Sequence of the first protein:
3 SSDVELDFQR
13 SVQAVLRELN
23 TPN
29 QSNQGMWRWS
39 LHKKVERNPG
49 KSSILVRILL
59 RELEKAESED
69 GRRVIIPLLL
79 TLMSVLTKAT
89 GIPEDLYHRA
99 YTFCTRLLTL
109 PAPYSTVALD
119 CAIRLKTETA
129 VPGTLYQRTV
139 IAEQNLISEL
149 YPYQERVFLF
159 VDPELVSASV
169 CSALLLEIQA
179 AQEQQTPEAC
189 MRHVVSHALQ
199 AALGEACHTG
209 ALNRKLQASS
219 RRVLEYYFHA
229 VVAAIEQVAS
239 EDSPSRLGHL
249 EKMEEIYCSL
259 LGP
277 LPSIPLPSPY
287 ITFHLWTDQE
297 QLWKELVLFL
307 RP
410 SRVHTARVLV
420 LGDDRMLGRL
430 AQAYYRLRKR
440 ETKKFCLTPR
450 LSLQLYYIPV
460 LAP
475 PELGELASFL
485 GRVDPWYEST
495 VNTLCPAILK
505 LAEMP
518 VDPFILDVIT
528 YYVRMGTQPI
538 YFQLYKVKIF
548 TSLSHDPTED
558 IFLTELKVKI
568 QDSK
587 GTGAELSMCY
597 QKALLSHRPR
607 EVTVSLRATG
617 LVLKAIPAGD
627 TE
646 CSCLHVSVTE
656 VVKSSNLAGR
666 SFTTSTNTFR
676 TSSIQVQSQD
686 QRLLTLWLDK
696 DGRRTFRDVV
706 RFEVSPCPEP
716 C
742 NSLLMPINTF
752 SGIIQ

Residue-level contacts at the interface:
Residue E407 in the second protein is in contact with residue A599 in the first protein (closest heavy-atom distance 3.3 Å).
Residue V481 in the second protein contacts residue S602 in the first protein (closest heavy-atom distance 3.5 Å).
Residue D356 in the second protein contacts residue T107 in the first protein (closest heavy-atom distance 3.5 Å).
Residue C524 in the second protein is in contact with residue T114 in the first protein (closest heavy-atom distance 4.3 Å).
Residue R359 in the second protein contacts residue L108 in the first protein (closest heavy-atom distance 3.1 Å).
Residue R362 in the second protein contacts residue P109 in the first protein (closest heavy-atom distance 3.2 Å).
Residue R359 in the second protein contacts residue T107 in the first protein (closest heavy-atom distance 2.5 Å).
Residue R362 in the second protein interacts with residue R70 in the first protein (closest heavy-atom distance 2.9 Å).
Residue E407 in the second protein is in contact with residue L601 in the first protein (closest heavy-atom distance 2.7 Å).
Residue C357 in the second protein is in contact with residue T107 in the first protein (closest heavy-atom distance 4.3 Å).
Residue I370 in the second protein contacts residue R604 in the first protein (closest heavy-atom distance 3.0 Å).
Residue E406 in the second protein contacts residue R606 in the first protein (closest heavy-atom distance 2.2 Å).
Residue V481 in the second protein is in contact with residue H603 in the first protein (closest heavy-atom distance 3.2 Å).
Residue V481 in the second protein contacts residue L601 in the first protein (closest heavy-atom distance 4.3 Å).
Residue E511 in the second protein interacts with residue R604 in the first protein (closest heavy-atom distance 3.8 Å).
Residue R362 in the second protein is in contact with residue A110 in the first protein (closest heavy-atom distance 4.4 Å).
Residue D369 in the second protein contacts residue L600 in the first protein (closest heavy-atom distance 3.1 Å).
Residue D369 in the second protein interacts with residue S602 in the first protein (closest heavy-atom distance 2.1 Å).
Residue N522 in the second protein contacts residue A110 in the first protein (closest heavy-atom distance 4.1 Å).
Residue M514 in the second protein contacts residue R604 in the first protein (closest heavy-atom distance 3.0 Å).
Residue K510 in the second protein contacts residue R604 in the first protein (closest heavy-atom distance 3.5 Å).
Residue R366 in the second protein interacts with residue L601 in the first protein (closest heavy-atom distance 4.4 Å).
Residue D358 in the second protein is in contact with residue T107 in the first protein (closest heavy-atom distance 4.4 Å).
Residue R359 in the second protein is in contact with residue L105 in the first protein (closest heavy-atom distance 4.2 Å).
Residue R362 in the second protein interacts with residue Q756 in the first protein (closest heavy-atom distance 3.6 Å).
Residue R366 in the second protein contacts residue C646 in the first protein (closest heavy-atom distance 2.9 Å).
Residue L409 in the second protein interacts with residue R675 in the first protein (closest heavy-atom distance 4.0 Å).
Residue W413 in the second protein is in contact with residue Q756 in the first protein (closest heavy-atom distance 2.9 Å).
Residue E407 in the second protein interacts with residue L600 in the first protein (closest heavy-atom distance 3.1 Å).
Residue C524 in the second protein is in contact with residue L117 in the first protein (closest heavy-atom distance 3.8 Å).
Residue S517 in the second protein is in contact with residue L601 in the first protein (closest heavy-atom distance 3.7 Å).
Residue D521 in the second protein interacts with residue P109 in the first protein (closest heavy-atom distance 3.3 Å).
Residue E407 in the second protein contacts residue R675 in the first protein (closest heavy-atom distance 2.5 Å).
Residue E479 in the second protein interacts with residue H603 in the first protein (closest heavy-atom distance 4.1 Å).
Residue E415 in the second protein contacts residue D68 in the first protein (closest heavy-atom distance 4.5 Å).
Residue H483 in the second protein is in contact with residue S602 in the first protein (closest heavy-atom distance 4.4 Å).
Residue D369 in the second protein contacts residue R604 in the first protein (closest heavy-atom distance 2.5 Å).
Residue S515 in the second protein is in contact with residue R604 in the first protein (closest heavy-atom distance 2.7 Å).
Residue L519 in the second protein interacts with residue Q756 in the first protein (closest heavy-atom distance 3.9 Å).
Residue D521 in the second protein interacts with residue Q756 in the first protein (closest heavy-atom distance 4.2 Å).
Residue S515 in the second protein contacts residue L601 in the first protein (closest heavy-atom distance 4.6 Å).
Residue H346 in the second protein interacts with residue I121 in the first protein (closest heavy-atom distance 4.5 Å).
Residue D345 in the second protein contacts residue K124 in the first protein (closest heavy-atom distance 2.5 Å).
Residue H483 in the second protein contacts residue R604 in the first protein (closest heavy-atom distance 4.2 Å).
Residue P371 in the second protein contacts residue R604 in the first protein (closest heavy-atom distance 3.2 Å).
Residue I368 in the second protein contacts residue L601 in the first protein (closest heavy-atom distance 3.2 Å).
Residue R359 in the second protein interacts with residue R104 in the first protein (closest heavy-atom distance 3.6 Å).
Residue N411 in the second protein interacts with residue E628 in the first protein (closest heavy-atom distance 3.8 Å).
Residue E415 in the second protein contacts residue R70 in the first protein (closest heavy-atom distance 3.5 Å).
Residue N411 in the second protein is in contact with residue D626 in the first protein (closest heavy-atom distance 4.3 Å).
Residue S513 in the second protein is in contact with residue R604 in the first protein (closest heavy-atom distance 2.0 Å).
Residue I341 in the second protein contacts residue L106 in the first protein (closest heavy-atom distance 3.8 Å).
Residue E406 in the second protein is in contact with residue K598 in the first protein (closest heavy-atom distance 3.1 Å).
Residue L409 in the second protein is in contact with residue T627 in the first protein (closest heavy-atom distance 4.0 Å).
Residue V408 in the second protein contacts residue L601 in the first protein (closest heavy-atom distance 3.2 Å).
Residue D369 in the second protein contacts residue L601 in the first protein (closest heavy-atom distance 2.9 Å).
Residue L409 in the second protein interacts with residue L601 in the first protein (closest heavy-atom distance 3.5 Å).
Residue G367 in the second protein is in contact with residue L601 in the first protein (closest heavy-atom distance 3.4 Å).
Residue S515 in the second protein is in contact with residue S602 in the first protein (closest heavy-atom distance 2.7 Å).
Residue H346 in the second protein is in contact with residue K124 in the first protein (closest heavy-atom distance 3.5 Å).

Sequence of the second protein:
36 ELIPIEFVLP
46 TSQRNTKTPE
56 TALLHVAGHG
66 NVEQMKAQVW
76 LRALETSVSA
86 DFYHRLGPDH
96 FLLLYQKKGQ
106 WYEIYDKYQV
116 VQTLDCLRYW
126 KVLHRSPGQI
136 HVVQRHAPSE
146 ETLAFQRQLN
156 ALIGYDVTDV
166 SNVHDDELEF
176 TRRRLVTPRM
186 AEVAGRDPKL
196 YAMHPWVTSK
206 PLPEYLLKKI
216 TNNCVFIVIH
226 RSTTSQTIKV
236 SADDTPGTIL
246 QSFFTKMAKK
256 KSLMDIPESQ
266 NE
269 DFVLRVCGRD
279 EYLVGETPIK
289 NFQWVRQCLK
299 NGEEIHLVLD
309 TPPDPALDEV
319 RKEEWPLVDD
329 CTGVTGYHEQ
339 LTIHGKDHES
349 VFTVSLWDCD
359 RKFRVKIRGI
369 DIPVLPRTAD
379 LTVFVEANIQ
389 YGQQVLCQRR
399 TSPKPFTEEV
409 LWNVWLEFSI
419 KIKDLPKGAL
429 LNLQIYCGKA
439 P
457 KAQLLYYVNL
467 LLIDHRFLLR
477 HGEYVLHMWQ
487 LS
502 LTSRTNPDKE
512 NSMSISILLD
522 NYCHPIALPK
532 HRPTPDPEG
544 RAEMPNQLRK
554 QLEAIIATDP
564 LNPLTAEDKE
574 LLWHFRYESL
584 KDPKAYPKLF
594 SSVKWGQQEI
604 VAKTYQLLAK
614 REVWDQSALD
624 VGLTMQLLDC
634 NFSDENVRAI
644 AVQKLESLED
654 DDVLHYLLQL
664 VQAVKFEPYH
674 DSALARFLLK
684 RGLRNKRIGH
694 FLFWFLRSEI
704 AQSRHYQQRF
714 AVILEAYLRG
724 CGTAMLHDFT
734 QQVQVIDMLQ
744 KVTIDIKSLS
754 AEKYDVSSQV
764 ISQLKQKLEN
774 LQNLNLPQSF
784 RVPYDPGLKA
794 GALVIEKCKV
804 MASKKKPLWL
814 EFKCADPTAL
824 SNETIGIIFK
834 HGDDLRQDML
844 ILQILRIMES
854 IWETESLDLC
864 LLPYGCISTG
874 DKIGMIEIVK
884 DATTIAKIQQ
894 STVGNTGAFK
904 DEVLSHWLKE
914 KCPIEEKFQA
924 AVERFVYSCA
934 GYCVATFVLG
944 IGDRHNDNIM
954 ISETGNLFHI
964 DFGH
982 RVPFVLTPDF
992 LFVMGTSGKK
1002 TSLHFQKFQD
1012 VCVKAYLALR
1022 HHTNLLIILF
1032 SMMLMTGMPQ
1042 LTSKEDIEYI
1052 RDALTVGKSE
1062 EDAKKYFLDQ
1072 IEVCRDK

This data describes a binding interaction between two proteins.